Sequence of chain B:
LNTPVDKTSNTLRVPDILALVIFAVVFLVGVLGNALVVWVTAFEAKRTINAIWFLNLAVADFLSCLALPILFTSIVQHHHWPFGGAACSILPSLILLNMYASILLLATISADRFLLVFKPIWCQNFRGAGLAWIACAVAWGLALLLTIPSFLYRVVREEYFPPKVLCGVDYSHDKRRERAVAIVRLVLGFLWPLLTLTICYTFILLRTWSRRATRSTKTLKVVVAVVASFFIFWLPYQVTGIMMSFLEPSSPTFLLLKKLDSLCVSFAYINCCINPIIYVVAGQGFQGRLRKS

Contacts between the two chains:
Residue R175 in chain B contacts residue M70 in chain A (closest heavy-atom distance 4.1 Å).
Residue F182 in chain B is in contact with residue I6 in chain A (closest heavy-atom distance 3.3 Å).
Residue N23 in chain B interacts with residue R27 in chain A (closest heavy-atom distance 4.1 Å).
Residue I91 in chain B interacts with residue L72 in chain A (closest heavy-atom distance 3.6 Å).
Residue R178 in chain B contacts residue I65 in chain A (closest heavy-atom distance 3.3 Å).
Residue L276 in chain B interacts with residue N30 in chain A (closest heavy-atom distance 3.8 Å).
Residue G189 in chain B is in contact with residue H67 in chain A (closest heavy-atom distance 3.4 Å).
Residue D191 in chain B interacts with residue H67 in chain A (closest heavy-atom distance 3.9 Å).
Residue R175 in chain B is in contact with residue R74 in chain A (closest heavy-atom distance 3.8 Å).
Residue D191 in chain B contacts residue S66 in chain A (closest heavy-atom distance 2.3 Å).
Residue M120 in chain B is in contact with residue G73 in chain A (closest heavy-atom distance 3.3 Å).
Residue F182 in chain B contacts residue L2 in chain A (closest heavy-atom distance 3.0 Å).
Residue F182 in chain B is in contact with residue Q3 in chain A (closest heavy-atom distance 2.9 Å).
Residue K279 in chain B contacts residue D69 in chain A (closest heavy-atom distance 3.2 Å).
Residue G189 in chain B contacts residue K68 in chain A (closest heavy-atom distance 3.4 Å).
Residue F182 in chain B contacts residue R62 in chain A (closest heavy-atom distance 4.1 Å).
Residue V286 in chain B contacts residue R74 in chain A (closest heavy-atom distance 3.7 Å).
Residue E199 in chain B is in contact with residue K68 in chain A (closest heavy-atom distance 2.3 Å).
Residue D282 in chain B contacts residue Q71 in chain A (closest heavy-atom distance 2.9 Å).
Residue V26 in chain B is in contact with residue D24 in chain A (closest heavy-atom distance 2.8 Å).
Residue S283 in chain B is in contact with residue Q71 in chain A (closest heavy-atom distance 2.9 Å).
Residue I96 in chain B is in contact with residue Q71 in chain A (closest heavy-atom distance 4.0 Å).
Residue D282 in chain B contacts residue R74 in chain A (closest heavy-atom distance 2.5 Å).
Residue M265 in chain B interacts with residue R74 in chain A (closest heavy-atom distance 4.0 Å).
Residue Y258 in chain B interacts with residue R74 in chain A (closest heavy-atom distance 3.2 Å).
Residue D191 in chain B is in contact with residue I65 in chain A (closest heavy-atom distance 4.1 Å).
Residue V190 in chain B is in contact with residue S66 in chain A (closest heavy-atom distance 4.0 Å).
Residue V26 in chain B is in contact with residue C21 in chain A (closest heavy-atom distance 3.9 Å).
Residue L117 in chain B is in contact with residue G73 in chain A (closest heavy-atom distance 4.1 Å).
Residue D27 in chain B is in contact with residue R37 in chain A (closest heavy-atom distance 3.6 Å).
Residue E180 in chain B interacts with residue R62 in chain A (closest heavy-atom distance 3.3 Å).
Residue P113 in chain B interacts with residue R74 in chain A (closest heavy-atom distance 4.1 Å).
Residue L117 in chain B is in contact with residue R74 in chain A (closest heavy-atom distance 3.2 Å).
Residue D27 in chain B contacts residue R40 in chain A (closest heavy-atom distance 3.3 Å).
Residue V190 in chain B interacts with residue H67 in chain A (closest heavy-atom distance 4.0 Å).
Residue F182 in chain B interacts with residue A26 in chain A (closest heavy-atom distance 4.1 Å).
Residue H194 in chain B is in contact with residue N64 in chain A (closest heavy-atom distance 3.1 Å).
Residue C188 in chain B contacts residue M70 in chain A (closest heavy-atom distance 3.4 Å).
Residue L22 in chain B contacts residue K20 in chain A (closest heavy-atom distance 2.6 Å).
Residue G262 in chain B is in contact with residue R74 in chain A (closest heavy-atom distance 3.2 Å).
Residue E180 in chain B contacts residue V28 in chain A (closest heavy-atom distance 3.5 Å).
Residue T29 in chain B interacts with residue N29 in chain A (closest heavy-atom distance 4.1 Å).
Residue T261 in chain B contacts residue R74 in chain A (closest heavy-atom distance 2.8 Å).
Residue P25 in chain B contacts residue D24 in chain A (closest heavy-atom distance 3.2 Å).
Residue R178 in chain B interacts with residue H67 in chain A (closest heavy-atom distance 3.5 Å).
Residue Y181 in chain B contacts residue Q3 in chain A (closest heavy-atom distance 3.8 Å).
Residue V176 in chain B is in contact with residue H67 in chain A (closest heavy-atom distance 3.8 Å).
Residue W102 in chain B contacts residue L72 in chain A (closest heavy-atom distance 3.6 Å).
Residue I116 in chain B contacts residue L72 in chain A (closest heavy-atom distance 3.8 Å).
Residue P113 in chain B contacts residue L72 in chain A (closest heavy-atom distance 3.6 Å).
Residue V26 in chain B contacts residue I41 in chain A (closest heavy-atom distance 3.6 Å).
Residue V190 in chain B is in contact with residue K68 in chain A (closest heavy-atom distance 3.3 Å).
Residue D27 in chain B interacts with residue I41 in chain A (closest heavy-atom distance 4.2 Å).
Residue K280 in chain B contacts residue D31 in chain A (closest heavy-atom distance 3.6 Å).
Residue T24 in chain B interacts with residue K20 in chain A (closest heavy-atom distance 3.8 Å).
Residue H194 in chain B is in contact with residue S66 in chain A (closest heavy-atom distance 3.4 Å).
Residue P183 in chain B is in contact with residue R27 in chain A (closest heavy-atom distance 4.0 Å).
Residue N31 in chain B interacts with residue R27 in chain A (closest heavy-atom distance 4.0 Å).
Residue H100 in chain B is in contact with residue Q71 in chain A (closest heavy-atom distance 4.1 Å).
Residue L92 in chain B contacts residue L72 in chain A (closest heavy-atom distance 3.7 Å).

The following describes two proteins that form a bound complex.

Sequence of chain A:
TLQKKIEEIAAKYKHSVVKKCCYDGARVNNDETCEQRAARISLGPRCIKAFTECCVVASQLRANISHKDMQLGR